Sequence of protein 1:
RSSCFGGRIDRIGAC

Contacts between the two chains:
Residue M173 in protein 2 interacts with residue R1 in protein 1 (closest heavy-atom distance 4.5 Å).
Residue G113 in protein 2 contacts residue I12 in protein 1 (closest heavy-atom distance 3.7 Å).
Residue Y88 in protein 2 contacts residue R8 in protein 1 (closest heavy-atom distance 3.8 Å).
Residue P92 in protein 2 interacts with residue D10 in protein 1 (closest heavy-atom distance 4.8 Å).
Residue Y88 in protein 2 interacts with residue G7 in protein 1 (closest heavy-atom distance 4.9 Å).
Residue F165 in protein 2 interacts with residue A14 in protein 1 (closest heavy-atom distance 4.8 Å).
Residue Y120 in protein 2 contacts residue I12 in protein 1 (closest heavy-atom distance 4.3 Å).
Residue V87 in protein 2 interacts with residue I12 in protein 1 (closest heavy-atom distance 3.8 Å).
Residue A91 in protein 2 interacts with residue I12 in protein 1 (closest heavy-atom distance 3.7 Å).
Residue A111 in protein 2 interacts with residue I12 in protein 1 (closest heavy-atom distance 4.1 Å).
Residue R95 in protein 2 interacts with residue D10 in protein 1 (closest heavy-atom distance 2.8 Å).
Residue E169 in protein 2 interacts with residue I12 in protein 1 (closest heavy-atom distance 4.3 Å).
Residue F165 in protein 2 contacts residue G13 in protein 1 (closest heavy-atom distance 4.7 Å).
Residue F166 in protein 2 interacts with residue G13 in protein 1 (closest heavy-atom distance 3.9 Å).
Residue D62 in protein 2 is in contact with residue R8 in protein 1 (closest heavy-atom distance 2.4 Å).
Residue E169 in protein 2 interacts with residue A14 in protein 1 (closest heavy-atom distance 4.2 Å).
Residue A91 in protein 2 is in contact with residue D10 in protein 1 (closest heavy-atom distance 4.8 Å).
Residue Y88 in protein 2 is in contact with residue G13 in protein 1 (closest heavy-atom distance 3.1 Å).
Residue F166 in protein 2 is in contact with residue I12 in protein 1 (closest heavy-atom distance 3.5 Å).
Residue E169 in protein 2 contacts residue R1 in protein 1 (closest heavy-atom distance 3.8 Å).
Residue Y172 in protein 2 contacts residue R1 in protein 1 (closest heavy-atom distance 3.7 Å).
Residue H185 in protein 2 contacts residue S2 in protein 1 (closest heavy-atom distance 4.1 Å).
Residue F165 in protein 2 interacts with residue C4 in protein 1 (closest heavy-atom distance 4.9 Å).
Residue R162 in protein 2 contacts residue G13 in protein 1 (closest heavy-atom distance 2.9 Å).
Residue R162 in protein 2 interacts with residue A14 in protein 1 (closest heavy-atom distance 4.8 Å).
Residue Y88 in protein 2 interacts with residue I12 in protein 1 (closest heavy-atom distance 4.1 Å).
Residue F165 in protein 2 interacts with residue I12 in protein 1 (closest heavy-atom distance 5.0 Å).
Residue F165 in protein 2 contacts residue R1 in protein 1 (closest heavy-atom distance 4.0 Å).
Residue H185 in protein 2 interacts with residue R1 in protein 1 (closest heavy-atom distance 3.5 Å).
Residue R162 in protein 2 contacts residue G7 in protein 1 (closest heavy-atom distance 4.6 Å).
Residue I114 in protein 2 contacts residue I12 in protein 1 (closest heavy-atom distance 4.0 Å).

These two protein chains interact to form a complex.

Sequence of protein 2:
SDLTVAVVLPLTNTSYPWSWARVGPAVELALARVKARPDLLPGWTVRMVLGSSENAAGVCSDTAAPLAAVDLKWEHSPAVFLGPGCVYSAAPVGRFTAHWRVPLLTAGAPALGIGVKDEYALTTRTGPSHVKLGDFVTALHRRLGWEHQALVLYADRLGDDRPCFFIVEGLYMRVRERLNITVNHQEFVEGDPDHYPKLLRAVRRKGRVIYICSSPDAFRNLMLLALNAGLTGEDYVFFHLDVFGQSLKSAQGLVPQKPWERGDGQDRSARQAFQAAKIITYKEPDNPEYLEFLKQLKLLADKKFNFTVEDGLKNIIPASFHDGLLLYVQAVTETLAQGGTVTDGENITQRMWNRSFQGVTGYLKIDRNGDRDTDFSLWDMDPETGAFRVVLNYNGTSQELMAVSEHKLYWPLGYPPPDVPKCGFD